Sequence of protein 2:
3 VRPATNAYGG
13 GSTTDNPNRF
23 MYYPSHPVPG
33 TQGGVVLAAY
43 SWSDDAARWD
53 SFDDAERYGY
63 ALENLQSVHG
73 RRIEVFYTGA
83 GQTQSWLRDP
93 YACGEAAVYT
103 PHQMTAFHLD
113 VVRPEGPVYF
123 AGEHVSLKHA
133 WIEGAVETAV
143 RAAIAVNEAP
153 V

Residue-level contacts at the interface:
Residue D136 in protein 1 contacts residue Y10 in protein 2 (closest heavy-atom distance 3.1 Å).
Residue K85 in protein 1 interacts with residue Q86 in protein 2 (closest heavy-atom distance 3.1 Å).
Residue R183 in protein 1 contacts residue D17 in protein 2 (closest heavy-atom distance 3.1 Å).
Residue L131 in protein 1 is in contact with residue H28 in protein 2 (closest heavy-atom distance 2.6 Å).
Residue T284 in protein 1 interacts with residue T15 in protein 2 (closest heavy-atom distance 3.2 Å).
Residue H68 in protein 1 contacts residue N149 in protein 2 (closest heavy-atom distance 3.0 Å).
Residue R183 in protein 1 is in contact with residue T15 in protein 2 (closest heavy-atom distance 3.0 Å).
Residue F133 in protein 1 is in contact with residue G12 in protein 2 (closest heavy-atom distance 3.2 Å).
Residue H115 in protein 1 interacts with residue E135 in protein 2 (closest heavy-atom distance 3.1 Å).
Residue T284 in protein 1 is in contact with residue R21 in protein 2 (closest heavy-atom distance 3.1 Å).
Residue R183 in protein 1 contacts residue T16 in protein 2 (closest heavy-atom distance 3.0 Å).
Residue P116 in protein 1 interacts with residue E135 in protein 2 (closest heavy-atom distance 3.0 Å).
Residue D347 in protein 1 is in contact with residue G118 in protein 2 (closest heavy-atom distance 3.1 Å).
Residue A295 in protein 1 contacts residue Y101 in protein 2 (closest heavy-atom distance 3.0 Å).
Residue K45 in protein 1 is in contact with residue V148 in protein 2 (closest heavy-atom distance 3.0 Å).
Residue N287 in protein 1 is in contact with residue W44 in protein 2 (closest heavy-atom distance 3.2 Å).
Residue R83 in protein 1 interacts with residue E125 in protein 2 (closest heavy-atom distance 2.5 Å).
Residue D260 in protein 1 is in contact with residue H104 in protein 2 (closest heavy-atom distance 2.6 Å).
Residue W181 in protein 1 is in contact with residue T7 in protein 2 (closest heavy-atom distance 3.0 Å).
Residue R339 in protein 1 contacts residue P92 in protein 2 (closest heavy-atom distance 3.2 Å).
Residue K45 in protein 1 is in contact with residue N149 in protein 2 (closest heavy-atom distance 3.2 Å).
Residue H179 in protein 1 is in contact with residue T7 in protein 2 (closest heavy-atom distance 3.0 Å).
Residue E314 in protein 1 contacts residue H28 in protein 2 (closest heavy-atom distance 3.2 Å).
Residue S290 in protein 1 is in contact with residue D47 in protein 2 (closest heavy-atom distance 3.1 Å).
Residue R339 in protein 1 interacts with residue Y93 in protein 2 (closest heavy-atom distance 3.0 Å).
Residue R291 in protein 1 is in contact with residue W44 in protein 2 (closest heavy-atom distance 2.7 Å).
Residue R183 in protein 1 is in contact with residue R4 in protein 2 (closest heavy-atom distance 2.9 Å).
Residue N287 in protein 1 is in contact with residue F22 in protein 2 (closest heavy-atom distance 3.1 Å).
Residue A106 in protein 1 is in contact with residue W88 in protein 2 (closest heavy-atom distance 2.8 Å).
Residue Q188 in protein 1 is in contact with residue V70 in protein 2 (closest heavy-atom distance 2.9 Å).
Residue P43 in protein 1 contacts residue A151 in protein 2 (closest heavy-atom distance 3.2 Å).
Residue W181 in protein 1 interacts with residue S14 in protein 2 (closest heavy-atom distance 3.0 Å).
Residue T118 in protein 1 contacts residue E135 in protein 2 (closest heavy-atom distance 2.5 Å).
Residue K45 in protein 1 interacts with residue A151 in protein 2 (closest heavy-atom distance 2.4 Å).
Residue G283 in protein 1 interacts with residue R21 in protein 2 (closest heavy-atom distance 3.2 Å).
Residue E372 in protein 1 contacts residue Y93 in protein 2 (closest heavy-atom distance 2.6 Å).
Residue N185 in protein 1 contacts residue D17 in protein 2 (closest heavy-atom distance 2.7 Å).
Residue E12 in protein 1 interacts with residue R143 in protein 2 (closest heavy-atom distance 2.6 Å).
Residue I137 in protein 1 is in contact with residue Y10 in protein 2 (closest heavy-atom distance 2.7 Å).
Residue T184 in protein 1 contacts residue D17 in protein 2 (closest heavy-atom distance 3.3 Å).
Residue W181 in protein 1 interacts with residue T15 in protein 2 (closest heavy-atom distance 3.1 Å).
Residue A55 in protein 1 is in contact with residue A141 in protein 2 (closest heavy-atom distance 3.2 Å).
Residue L117 in protein 1 is in contact with residue E135 in protein 2 (closest heavy-atom distance 3.2 Å).
Residue R190 in protein 1 contacts residue A6 in protein 2 (closest heavy-atom distance 2.9 Å).
Residue D136 in protein 1 contacts residue G12 in protein 2 (closest heavy-atom distance 3.3 Å).
Residue S290 in protein 1 interacts with residue S45 in protein 2 (closest heavy-atom distance 2.9 Å).
Residue R191 in protein 1 contacts residue G13 in protein 2 (closest heavy-atom distance 3.2 Å).
Residue P96 in protein 1 is in contact with residue Q84 in protein 2 (closest heavy-atom distance 2.9 Å).
Residue P40 in protein 1 contacts residue N149 in protein 2 (closest heavy-atom distance 3.2 Å).
Residue Y346 in protein 1 contacts residue P119 in protein 2 (closest heavy-atom distance 3.2 Å).
Residue D99 in protein 1 is in contact with residue T33 in protein 2 (closest heavy-atom distance 3.1 Å).
Residue D260 in protein 1 is in contact with residue T107 in protein 2 (closest heavy-atom distance 2.8 Å).
Residue I54 in protein 1 contacts residue A137 in protein 2 (closest heavy-atom distance 3.2 Å).
Residue D260 in protein 1 interacts with residue M106 in protein 2 (closest heavy-atom distance 3.2 Å).
Residue R177 in protein 1 interacts with residue N8 in protein 2 (closest heavy-atom distance 2.8 Å).
Residue R191 in protein 1 interacts with residue T15 in protein 2 (closest heavy-atom distance 2.9 Å).
Residue R183 in protein 1 interacts with residue S69 in protein 2 (closest heavy-atom distance 3.1 Å).
Residue A106 in protein 1 is in contact with residue Q86 in protein 2 (closest heavy-atom distance 3.3 Å).
Residue R83 in protein 1 is in contact with residue E97 in protein 2 (closest heavy-atom distance 2.8 Å).
Residue F133 in protein 1 is in contact with residue S27 in protein 2 (closest heavy-atom distance 3.0 Å).

Sequence of protein 1:
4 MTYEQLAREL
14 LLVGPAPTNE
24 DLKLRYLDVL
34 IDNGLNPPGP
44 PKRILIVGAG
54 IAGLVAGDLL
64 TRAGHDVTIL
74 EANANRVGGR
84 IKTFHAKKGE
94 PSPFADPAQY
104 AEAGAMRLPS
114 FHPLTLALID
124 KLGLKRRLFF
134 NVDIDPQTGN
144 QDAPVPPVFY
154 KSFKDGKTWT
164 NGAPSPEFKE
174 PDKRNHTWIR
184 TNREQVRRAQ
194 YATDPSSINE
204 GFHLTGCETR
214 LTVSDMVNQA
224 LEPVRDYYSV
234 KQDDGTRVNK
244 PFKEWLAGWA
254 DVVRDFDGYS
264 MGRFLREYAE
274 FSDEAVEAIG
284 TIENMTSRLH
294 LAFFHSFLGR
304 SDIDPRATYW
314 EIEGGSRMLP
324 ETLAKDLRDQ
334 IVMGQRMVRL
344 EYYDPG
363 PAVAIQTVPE

The following describes two proteins that form a bound complex.